Sequence of the second protein:
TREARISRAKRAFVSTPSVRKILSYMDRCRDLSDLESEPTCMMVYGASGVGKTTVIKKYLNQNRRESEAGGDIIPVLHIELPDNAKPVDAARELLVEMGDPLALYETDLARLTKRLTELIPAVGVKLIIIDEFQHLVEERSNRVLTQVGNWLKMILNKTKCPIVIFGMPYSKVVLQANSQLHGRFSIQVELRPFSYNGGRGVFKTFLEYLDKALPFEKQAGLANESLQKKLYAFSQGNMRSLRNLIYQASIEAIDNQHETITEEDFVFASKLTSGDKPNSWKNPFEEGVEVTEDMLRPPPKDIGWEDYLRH

Sequence of the first protein:
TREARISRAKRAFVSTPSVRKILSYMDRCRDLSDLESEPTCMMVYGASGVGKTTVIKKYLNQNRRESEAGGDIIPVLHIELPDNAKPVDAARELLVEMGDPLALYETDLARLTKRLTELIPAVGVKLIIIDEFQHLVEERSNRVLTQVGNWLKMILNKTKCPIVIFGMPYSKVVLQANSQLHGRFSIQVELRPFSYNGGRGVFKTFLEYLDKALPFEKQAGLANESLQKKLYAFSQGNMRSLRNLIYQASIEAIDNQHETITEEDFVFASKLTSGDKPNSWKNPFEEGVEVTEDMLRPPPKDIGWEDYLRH

These two protein chains interact to form a complex.

Residue-level contacts at the interface:
Residue R313 in the second protein contacts residue Q179 in the first protein (closest heavy-atom distance 3.2 Å).
Residue H138 in the second protein contacts residue M157 in the first protein (closest heavy-atom distance 3.6 Å).
Residue D86 in the second protein contacts residue N153 in the first protein (closest heavy-atom distance 3.4 Å).
Residue E83 in the second protein interacts with residue N160 in the first protein (closest heavy-atom distance 3.2 Å).
Residue R143 in the second protein contacts residue R146 in the first protein (closest heavy-atom distance 4.1 Å).
Residue K13 in the second protein is in contact with residue S40 in the first protein (closest heavy-atom distance 3.6 Å).
Residue Q251 in the second protein contacts residue R31 in the first protein (closest heavy-atom distance 2.7 Å).
Residue G278 in the second protein interacts with residue Q191 in the first protein (closest heavy-atom distance 3.0 Å).
Residue M171 in the second protein is in contact with residue S182 in the first protein (closest heavy-atom distance 3.9 Å).
Residue Q251 in the second protein contacts residue T43 in the first protein (closest heavy-atom distance 4.0 Å).
Residue I9 in the second protein interacts with residue L35 in the first protein (closest heavy-atom distance 3.5 Å).
Residue R243 in the second protein contacts residue R187 in the first protein (closest heavy-atom distance 3.4 Å).
Residue I254 in the second protein is in contact with residue R31 in the first protein (closest heavy-atom distance 3.5 Å).
Residue Y108 in the second protein contacts residue R114 in the first protein (closest heavy-atom distance 3.7 Å).
Residue D86 in the second protein contacts residue Q150 in the first protein (closest heavy-atom distance 3.6 Å).
Residue E83 in the second protein interacts with residue M157 in the first protein (closest heavy-atom distance 3.5 Å).
Residue L107 in the second protein is in contact with residue R114 in the first protein (closest heavy-atom distance 3.7 Å).
Residue R243 in the second protein is in contact with residue Q183 in the first protein (closest heavy-atom distance 3.7 Å).
Residue R95 in the second protein contacts residue A113 in the first protein (closest heavy-atom distance 3.4 Å).
Residue E255 in the second protein is in contact with residue R31 in the first protein (closest heavy-atom distance 3.7 Å).
Residue L275 in the second protein interacts with residue Q191 in the first protein (closest heavy-atom distance 3.9 Å).
Residue E83 in the second protein interacts with residue K156 in the first protein (closest heavy-atom distance 2.7 Å).
Residue P104 in the second protein is in contact with residue K117 in the first protein (closest heavy-atom distance 3.6 Å).
Residue F271 in the second protein interacts with residue R31 in the first protein (closest heavy-atom distance 3.6 Å).
Residue H138 in the second protein is in contact with residue N153 in the first protein (closest heavy-atom distance 3.2 Å).
Residue L275 in the second protein interacts with residue Y28 in the first protein (closest heavy-atom distance 3.3 Å).
Residue R243 in the second protein interacts with residue G186 in the first protein (closest heavy-atom distance 3.4 Å).
Residue R14 in the second protein contacts residue S40 in the first protein (closest heavy-atom distance 2.7 Å).
Residue E6 in the second protein contacts residue D37 in the first protein (closest heavy-atom distance 4.0 Å).
Residue R14 in the second protein contacts residue E39 in the first protein (closest heavy-atom distance 2.8 Å).
Residue E142 in the second protein is in contact with residue R146 in the first protein (closest heavy-atom distance 3.7 Å).
Residue L107 in the second protein interacts with residue A113 in the first protein (closest heavy-atom distance 3.6 Å).
Residue D310 in the second protein interacts with residue S182 in the first protein (closest heavy-atom distance 3.8 Å).
Residue S51 in the second protein interacts with residue S182 in the first protein (closest heavy-atom distance 2.9 Å).
Residue T276 in the second protein is in contact with residue S189 in the first protein (closest heavy-atom distance 3.9 Å).
Residue N247 in the second protein contacts residue S189 in the first protein (closest heavy-atom distance 3.2 Å).
Residue E135 in the second protein contacts residue Q183 in the first protein (closest heavy-atom distance 3.6 Å).
Residue Q137 in the second protein interacts with residue Q183 in the first protein (closest heavy-atom distance 3.3 Å).
Residue I9 in the second protein contacts residue D37 in the first protein (closest heavy-atom distance 3.5 Å).
Residue F271 in the second protein contacts residue Y28 in the first protein (closest heavy-atom distance 3.6 Å).
Residue D310 in the second protein is in contact with residue N181 in the first protein (closest heavy-atom distance 3.9 Å).
Residue P85 in the second protein contacts residue M157 in the first protein (closest heavy-atom distance 3.8 Å).
Residue L84 in the second protein interacts with residue M157 in the first protein (closest heavy-atom distance 3.2 Å).
Residue D86 in the second protein is in contact with residue T149 in the first protein (closest heavy-atom distance 2.9 Å).
Residue D279 in the second protein interacts with residue H185 in the first protein (closest heavy-atom distance 3.0 Å).
Residue R243 in the second protein is in contact with residue E41 in the first protein (closest heavy-atom distance 3.1 Å).
Residue G278 in the second protein is in contact with residue S189 in the first protein (closest heavy-atom distance 3.4 Å).
Residue L107 in the second protein contacts residue K117 in the first protein (closest heavy-atom distance 3.8 Å).
Residue L275 in the second protein interacts with residue I190 in the first protein (closest heavy-atom distance 3.7 Å).
Residue Q251 in the second protein contacts residue I190 in the first protein (closest heavy-atom distance 3.6 Å).
Residue E142 in the second protein is in contact with residue V147 in the first protein (closest heavy-atom distance 3.7 Å).
Residue K13 in the second protein is in contact with residue E41 in the first protein (closest heavy-atom distance 3.4 Å).
Residue Y250 in the second protein contacts residue L35 in the first protein (closest heavy-atom distance 3.4 Å).
Residue M171 in the second protein contacts residue Q183 in the first protein (closest heavy-atom distance 3.3 Å).
Residue L275 in the second protein contacts residue S189 in the first protein (closest heavy-atom distance 3.7 Å).
Residue Y250 in the second protein is in contact with residue T43 in the first protein (closest heavy-atom distance 3.6 Å).
Residue Q251 in the second protein is in contact with residue L35 in the first protein (closest heavy-atom distance 3.7 Å).
Residue I254 in the second protein contacts residue L35 in the first protein (closest heavy-atom distance 3.7 Å).
Residue D310 in the second protein contacts residue A180 in the first protein (closest heavy-atom distance 3.7 Å).
Residue S51 in the second protein contacts residue Q183 in the first protein (closest heavy-atom distance 3.8 Å).